This data describes a binding interaction between two proteins.

Residue-level contacts at the interface:
Residue I21 in the first protein interacts with residue V28 in the second protein (closest heavy-atom distance 3.6 Å).
Residue V25 in the first protein is in contact with residue V28 in the second protein (closest heavy-atom distance 4.4 Å).
Residue V25 in the first protein contacts residue V32 in the second protein (closest heavy-atom distance 4.1 Å).
Residue S28 in the first protein interacts with residue V32 in the second protein (closest heavy-atom distance 4.0 Å).
Residue P24 in the first protein is in contact with residue V32 in the second protein (closest heavy-atom distance 4.7 Å).
Residue I21 in the first protein interacts with residue A24 in the second protein (closest heavy-atom distance 4.5 Å).
Residue I21 in the first protein interacts with residue L31 in the second protein (closest heavy-atom distance 4.0 Å).
Residue F17 in the first protein contacts residue A20 in the second protein (closest heavy-atom distance 4.5 Å).
Residue F17 in the first protein contacts residue A24 in the second protein (closest heavy-atom distance 3.5 Å).
Residue P24 in the first protein interacts with residue V28 in the second protein (closest heavy-atom distance 3.4 Å).
Residue T29 in the first protein interacts with residue R35 in the second protein (closest heavy-atom distance 3.2 Å).
Residue I21 in the first protein interacts with residue I27 in the second protein (closest heavy-atom distance 3.8 Å).
Residue V25 in the first protein interacts with residue L31 in the second protein (closest heavy-atom distance 3.7 Å).
Residue I20 in the first protein is in contact with residue V28 in the second protein (closest heavy-atom distance 3.9 Å).
Residue T29 in the first protein interacts with residue V32 in the second protein (closest heavy-atom distance 4.2 Å).
Residue V25 in the first protein is in contact with residue R35 in the second protein (closest heavy-atom distance 3.4 Å).
Residue D31 in the first protein contacts residue R35 in the second protein (closest heavy-atom distance 4.0 Å).

Sequence of the second protein:
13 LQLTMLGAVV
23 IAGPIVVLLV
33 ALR

Sequence of the first protein:
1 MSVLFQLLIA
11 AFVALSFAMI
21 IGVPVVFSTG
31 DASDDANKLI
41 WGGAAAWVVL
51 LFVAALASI